Sequence of protein 2:
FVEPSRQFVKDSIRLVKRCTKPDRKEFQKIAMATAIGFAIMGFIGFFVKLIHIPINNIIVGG

The following describes two proteins that form a bound complex.

Residue-level contacts at the interface:
Residue M56 in protein 1 contacts residue P54 in protein 2 (closest heavy-atom distance 3.9 Å).
Residue V43 in protein 1 is in contact with residue G61 in protein 2 (closest heavy-atom distance 4.6 Å).
Residue P42 in protein 1 is in contact with residue N57 in protein 2 (closest heavy-atom distance 2.4 Å).
Residue A60 in protein 1 is in contact with residue L50 in protein 2 (closest heavy-atom distance 4.1 Å).
Residue P42 in protein 1 is in contact with residue V60 in protein 2 (closest heavy-atom distance 4.8 Å).
Residue M67 in protein 1 contacts residue L50 in protein 2 (closest heavy-atom distance 4.8 Å).
Residue F63 in protein 1 interacts with residue I51 in protein 2 (closest heavy-atom distance 4.3 Å).
Residue A44 in protein 1 is in contact with residue N57 in protein 2 (closest heavy-atom distance 3.6 Å).
Residue F63 in protein 1 interacts with residue F47 in protein 2 (closest heavy-atom distance 3.0 Å).
Residue L59 in protein 1 is in contact with residue L50 in protein 2 (closest heavy-atom distance 3.8 Å).
Residue M56 in protein 1 is in contact with residue N57 in protein 2 (closest heavy-atom distance 3.3 Å).
Residue R41 in protein 1 interacts with residue G61 in protein 2 (closest heavy-atom distance 4.2 Å).
Residue F63 in protein 1 contacts residue L50 in protein 2 (closest heavy-atom distance 1.8 Å).
Residue S29 in protein 1 contacts residue N57 in protein 2 (closest heavy-atom distance 2.9 Å).
Residue R41 in protein 1 is in contact with residue V60 in protein 2 (closest heavy-atom distance 3.9 Å).
Residue M67 in protein 1 is in contact with residue F47 in protein 2 (closest heavy-atom distance 3.8 Å).
Residue V43 in protein 1 interacts with residue N57 in protein 2 (closest heavy-atom distance 3.4 Å).
Residue P42 in protein 1 is in contact with residue G61 in protein 2 (closest heavy-atom distance 3.5 Å).
Residue L64 in protein 1 interacts with residue L50 in protein 2 (closest heavy-atom distance 4.9 Å).
Residue R107 in protein 1 contacts residue I58 in protein 2 (closest heavy-atom distance 5.0 Å).

Sequence of protein 1:
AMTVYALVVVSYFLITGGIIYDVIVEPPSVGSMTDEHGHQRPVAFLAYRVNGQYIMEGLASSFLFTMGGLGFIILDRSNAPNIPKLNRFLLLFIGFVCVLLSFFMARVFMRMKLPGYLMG